Interface contacts:
Residue L227 in protein 2 contacts residue V13 in protein 1 (closest heavy-atom distance 4.8 Å).
Residue L227 in protein 2 interacts with residue T14 in protein 1 (closest heavy-atom distance 4.7 Å).
Residue N231 in protein 2 contacts residue C11 in protein 1 (closest heavy-atom distance 2.6 Å).
Residue N180 in protein 2 interacts with residue V13 in protein 1 (closest heavy-atom distance 2.7 Å).
Residue G176 in protein 2 is in contact with residue V13 in protein 1 (closest heavy-atom distance 3.9 Å).
Residue L234 in protein 2 interacts with residue S10 in protein 1 (closest heavy-atom distance 4.8 Å).
Residue V49 in protein 2 contacts residue A16 in protein 1 (closest heavy-atom distance 3.5 Å).
Residue N231 in protein 2 interacts with residue S10 in protein 1 (closest heavy-atom distance 3.5 Å).
Residue E187 in protein 2 is in contact with residue S10 in protein 1 (closest heavy-atom distance 2.9 Å).
Residue W235 in protein 2 interacts with residue S10 in protein 1 (closest heavy-atom distance 2.8 Å).
Residue K127 in protein 2 interacts with residue V13 in protein 1 (closest heavy-atom distance 4.4 Å).
Residue V49 in protein 2 contacts residue D15 in protein 1 (closest heavy-atom distance 4.2 Å).
Residue L179 in protein 2 contacts residue C11 in protein 1 (closest heavy-atom distance 3.4 Å).
Residue L179 in protein 2 is in contact with residue V13 in protein 1 (closest heavy-atom distance 3.4 Å).
Residue Y186 in protein 2 contacts residue S10 in protein 1 (closest heavy-atom distance 3.8 Å).
Residue L227 in protein 2 contacts residue C11 in protein 1 (closest heavy-atom distance 4.0 Å).
Residue N45 in protein 2 contacts residue A16 in protein 1 (closest heavy-atom distance 2.9 Å).
Residue V183 in protein 2 contacts residue S10 in protein 1 (closest heavy-atom distance 4.3 Å).
Residue V183 in protein 2 is in contact with residue C11 in protein 1 (closest heavy-atom distance 3.3 Å).
Residue E187 in protein 2 contacts residue R9 in protein 1 (closest heavy-atom distance 3.7 Å).
Residue K52 in protein 2 is in contact with residue D15 in protein 1 (closest heavy-atom distance 4.5 Å).
Residue L234 in protein 2 is in contact with residue L8 in protein 1 (closest heavy-atom distance 3.5 Å).
Residue L234 in protein 2 contacts residue R9 in protein 1 (closest heavy-atom distance 4.7 Å).

Sequence of protein 2:
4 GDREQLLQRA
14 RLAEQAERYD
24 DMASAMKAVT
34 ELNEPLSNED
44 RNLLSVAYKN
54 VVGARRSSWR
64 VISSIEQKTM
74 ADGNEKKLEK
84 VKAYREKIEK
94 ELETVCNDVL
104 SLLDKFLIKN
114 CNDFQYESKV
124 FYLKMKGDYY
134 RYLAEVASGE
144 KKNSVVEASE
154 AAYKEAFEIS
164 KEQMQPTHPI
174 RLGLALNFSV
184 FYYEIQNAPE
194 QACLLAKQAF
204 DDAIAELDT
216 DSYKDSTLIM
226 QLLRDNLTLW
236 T

These two protein chains interact to form a complex.

Sequence of protein 1:
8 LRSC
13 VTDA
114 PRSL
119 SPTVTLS